This data describes a binding interaction between two proteins.

Sequence of the second protein:
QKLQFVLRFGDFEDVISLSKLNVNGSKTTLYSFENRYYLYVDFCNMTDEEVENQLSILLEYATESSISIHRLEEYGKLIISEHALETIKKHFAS

Contacts between the two chains:
Residue V414 in the first protein interacts with residue F109 in the second protein (closest heavy-atom distance 3.4 Å).
Residue G118 in the first protein contacts residue S73 in the second protein (closest heavy-atom distance 3.8 Å).
Residue M74 in the first protein interacts with residue K37 in the second protein (closest heavy-atom distance 3.4 Å).
Residue Q72 in the first protein interacts with residue K37 in the second protein (closest heavy-atom distance 2.7 Å).
Residue T81 in the first protein is in contact with residue E77 in the second protein (closest heavy-atom distance 2.2 Å).
Residue N126 in the first protein contacts residue N70 in the second protein (closest heavy-atom distance 3.5 Å).
Residue L67 in the first protein contacts residue I74 in the second protein (closest heavy-atom distance 2.6 Å).
Residue A423 in the first protein interacts with residue H108 in the second protein (closest heavy-atom distance 2.6 Å).
Residue R426 in the first protein interacts with residue E30 in the second protein (closest heavy-atom distance 3.1 Å).
Residue S66 in the first protein contacts residue N70 in the second protein (closest heavy-atom distance 3.5 Å).
Residue D411 in the first protein is in contact with residue Y54 in the second protein (closest heavy-atom distance 2.2 Å).
Residue K410 in the first protein interacts with residue E30 in the second protein (closest heavy-atom distance 3.0 Å).
Residue A422 in the first protein is in contact with residue F109 in the second protein (closest heavy-atom distance 4.0 Å).
Residue E420 in the first protein interacts with residue H108 in the second protein (closest heavy-atom distance 3.5 Å).
Residue Q415 in the first protein contacts residue I96 in the second protein (closest heavy-atom distance 2.4 Å).
Residue N28 in the first protein is in contact with residue Y78 in the second protein (closest heavy-atom distance 2.4 Å).
Residue M74 in the first protein interacts with residue A110 in the second protein (closest heavy-atom distance 3.2 Å).
Residue Q72 in the first protein interacts with residue K106 in the second protein (closest heavy-atom distance 4.1 Å).
Residue R122 in the first protein contacts residue S73 in the second protein (closest heavy-atom distance 4.0 Å).
Residue N27 in the first protein contacts residue K37 in the second protein (closest heavy-atom distance 2.0 Å).
Residue R83 in the first protein contacts residue L76 in the second protein (closest heavy-atom distance 3.5 Å).
Residue Q72 in the first protein contacts residue L38 in the second protein (closest heavy-atom distance 3.3 Å).
Residue E32 in the first protein contacts residue E77 in the second protein (closest heavy-atom distance 2.7 Å).
Residue N28 in the first protein interacts with residue S34 in the second protein (closest heavy-atom distance 2.6 Å).
Residue L67 in the first protein contacts residue N70 in the second protein (closest heavy-atom distance 1.9 Å).
Residue R426 in the first protein interacts with residue K37 in the second protein (closest heavy-atom distance 2.9 Å).
Residue A84 in the first protein contacts residue E77 in the second protein (closest heavy-atom distance 4.1 Å).
Residue G30 in the first protein contacts residue E77 in the second protein (closest heavy-atom distance 2.1 Å).
Residue N27 in the first protein contacts residue L38 in the second protein (closest heavy-atom distance 2.6 Å).
Residue N27 in the first protein contacts residue Y78 in the second protein (closest heavy-atom distance 3.8 Å).
Residue P82 in the first protein is in contact with residue E77 in the second protein (closest heavy-atom distance 3.0 Å).
Residue T31 in the first protein contacts residue E77 in the second protein (closest heavy-atom distance 2.0 Å).
Residue V414 in the first protein interacts with residue F29 in the second protein (closest heavy-atom distance 2.8 Å).
Residue R83 in the first protein is in contact with residue E77 in the second protein (closest heavy-atom distance 3.4 Å).
Residue Q72 in the first protein is in contact with residue N39 in the second protein (closest heavy-atom distance 3.0 Å).
Residue R426 in the first protein contacts residue I33 in the second protein (closest heavy-atom distance 4.0 Å).
Residue R122 in the first protein contacts residue E69 in the second protein (closest heavy-atom distance 2.7 Å).
Residue E429 in the first protein is in contact with residue E30 in the second protein (closest heavy-atom distance 2.8 Å).
Residue G118 in the first protein is in contact with residue L76 in the second protein (closest heavy-atom distance 4.3 Å).
Residue Q415 in the first protein is in contact with residue Y54 in the second protein (closest heavy-atom distance 2.2 Å).
Residue R70 in the first protein contacts residue N39 in the second protein (closest heavy-atom distance 3.9 Å).
Residue F419 in the first protein contacts residue F109 in the second protein (closest heavy-atom distance 4.0 Å).
Residue V119 in the first protein interacts with residue E77 in the second protein (closest heavy-atom distance 3.3 Å).
Residue R83 in the first protein is in contact with residue T80 in the second protein (closest heavy-atom distance 1.9 Å).
Residue T81 in the first protein interacts with residue Y78 in the second protein (closest heavy-atom distance 3.7 Å).
Residue I68 in the first protein interacts with residue I74 in the second protein (closest heavy-atom distance 3.6 Å).
Residue P82 in the first protein is in contact with residue Y78 in the second protein (closest heavy-atom distance 3.1 Å).
Residue R83 in the first protein interacts with residue A79 in the second protein (closest heavy-atom distance 3.8 Å).
Residue A423 in the first protein interacts with residue F109 in the second protein (closest heavy-atom distance 3.1 Å).
Residue D411 in the first protein contacts residue F29 in the second protein (closest heavy-atom distance 3.9 Å).
Residue Q415 in the first protein is in contact with residue S49 in the second protein (closest heavy-atom distance 3.1 Å).
Residue F419 in the first protein contacts residue H108 in the second protein (closest heavy-atom distance 2.9 Å).
Residue R426 in the first protein interacts with residue F109 in the second protein (closest heavy-atom distance 3.5 Å).
Residue Q417 in the first protein contacts residue I96 in the second protein (closest heavy-atom distance 3.5 Å).
Residue V119 in the first protein contacts residue I74 in the second protein (closest heavy-atom distance 3.2 Å).
Residue Q76 in the first protein contacts residue K37 in the second protein (closest heavy-atom distance 2.9 Å).
Residue V414 in the first protein interacts with residue I96 in the second protein (closest heavy-atom distance 3.5 Å).
Residue P82 in the first protein interacts with residue D31 in the second protein (closest heavy-atom distance 3.1 Å).
Residue E63 in the first protein contacts residue N70 in the second protein (closest heavy-atom distance 3.2 Å).
Residue V119 in the first protein contacts residue S73 in the second protein (closest heavy-atom distance 2.3 Å).

Sequence of the first protein:
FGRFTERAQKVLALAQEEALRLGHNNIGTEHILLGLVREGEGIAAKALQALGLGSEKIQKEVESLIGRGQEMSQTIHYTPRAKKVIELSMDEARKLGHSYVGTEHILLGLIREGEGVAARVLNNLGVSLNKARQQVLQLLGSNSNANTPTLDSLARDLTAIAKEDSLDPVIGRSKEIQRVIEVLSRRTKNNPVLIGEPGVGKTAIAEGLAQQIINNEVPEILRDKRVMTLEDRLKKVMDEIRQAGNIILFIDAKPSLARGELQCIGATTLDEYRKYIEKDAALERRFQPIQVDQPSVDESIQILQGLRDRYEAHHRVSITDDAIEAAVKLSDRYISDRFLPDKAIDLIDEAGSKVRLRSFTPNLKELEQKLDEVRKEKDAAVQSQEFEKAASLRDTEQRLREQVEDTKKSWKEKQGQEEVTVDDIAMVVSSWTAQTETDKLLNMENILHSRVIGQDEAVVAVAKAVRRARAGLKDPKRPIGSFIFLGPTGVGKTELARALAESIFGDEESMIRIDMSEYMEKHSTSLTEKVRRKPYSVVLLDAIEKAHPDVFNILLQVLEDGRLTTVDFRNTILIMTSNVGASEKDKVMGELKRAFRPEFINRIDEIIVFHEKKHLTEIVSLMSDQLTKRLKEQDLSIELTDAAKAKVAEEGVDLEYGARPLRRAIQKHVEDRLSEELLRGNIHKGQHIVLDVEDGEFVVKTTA